Contacts between the two chains:
Residue H317 in the first protein interacts with residue I5 in the second protein (closest heavy-atom distance 3.3 Å).
Residue Y487 in the first protein interacts with residue H6 in the second protein (closest heavy-atom distance 3.5 Å).
Residue F476 in the first protein is in contact with residue Y4 in the second protein (closest heavy-atom distance 3.4 Å).
Residue H351 in the first protein contacts residue V3 in the second protein (closest heavy-atom distance 3.4 Å).
Residue Y484 in the first protein contacts residue F8 in the second protein (closest heavy-atom distance 4.8 Å).
Residue A320 in the first protein contacts residue D1 in the second protein (closest heavy-atom distance 3.7 Å).
Residue V344 in the first protein interacts with residue I5 in the second protein (closest heavy-atom distance 4.0 Å).
Residue H477 in the first protein contacts residue P7 in the second protein (closest heavy-atom distance 4.2 Å).
Residue W321 in the first protein contacts residue D1 in the second protein (closest heavy-atom distance 3.5 Å).
Residue Q245 in the first protein interacts with residue H6 in the second protein (closest heavy-atom distance 2.8 Å).
Residue K475 in the first protein contacts residue F8 in the second protein (closest heavy-atom distance 3.8 Å).
Residue A318 in the first protein interacts with residue I5 in the second protein (closest heavy-atom distance 3.3 Å).
Residue Y324 in the first protein is in contact with residue D1 in the second protein (closest heavy-atom distance 2.7 Å).
Residue K475 in the first protein is in contact with residue H6 in the second protein (closest heavy-atom distance 2.7 Å).
Residue H317 in the first protein is in contact with residue Y4 in the second protein (closest heavy-atom distance 3.7 Å).
Residue T246 in the first protein is in contact with residue H6 in the second protein (closest heavy-atom distance 3.7 Å).
Residue D417 in the first protein is in contact with residue H6 in the second protein (closest heavy-atom distance 4.5 Å).
Residue Y487 in the first protein interacts with residue I5 in the second protein (closest heavy-atom distance 2.9 Å).
Residue H351 in the first protein interacts with residue Y4 in the second protein (closest heavy-atom distance 3.1 Å).
Residue D322 in the first protein contacts residue D1 in the second protein (closest heavy-atom distance 2.9 Å).
Residue E375 in the first protein interacts with residue I5 in the second protein (closest heavy-atom distance 4.4 Å).
Residue A320 in the first protein interacts with residue R2 in the second protein (closest heavy-atom distance 3.4 Å).
Residue F355 in the first protein interacts with residue V3 in the second protein (closest heavy-atom distance 3.6 Å).
Residue Q245 in the first protein is in contact with residue F8 in the second protein (closest heavy-atom distance 4.0 Å).
Residue H477 in the first protein contacts residue H6 in the second protein (closest heavy-atom distance 3.7 Å).
Residue E375 in the first protein contacts residue V3 in the second protein (closest heavy-atom distance 3.2 Å).
Residue Y484 in the first protein is in contact with residue H6 in the second protein (closest heavy-atom distance 2.7 Å).
Residue A318 in the first protein is in contact with residue V3 in the second protein (closest heavy-atom distance 4.5 Å).
Residue Y484 in the first protein contacts residue P7 in the second protein (closest heavy-atom distance 4.7 Å).
Residue F421 in the first protein contacts residue H6 in the second protein (closest heavy-atom distance 3.1 Å).
Residue H477 in the first protein interacts with residue I5 in the second protein (closest heavy-atom distance 2.7 Å).
Residue K475 in the first protein interacts with residue P7 in the second protein (closest heavy-atom distance 4.0 Å).
Residue Y487 in the first protein interacts with residue Y4 in the second protein (closest heavy-atom distance 3.6 Å).
Residue R486 in the first protein contacts residue V3 in the second protein (closest heavy-atom distance 4.5 Å).
Residue H317 in the first protein is in contact with residue F8 in the second protein (closest heavy-atom distance 3.0 Å).
Residue S319 in the first protein interacts with residue V3 in the second protein (closest heavy-atom distance 3.3 Å).
Residue H347 in the first protein interacts with residue H6 in the second protein (closest heavy-atom distance 4.8 Å).
Residue E348 in the first protein contacts residue I5 in the second protein (closest heavy-atom distance 2.4 Å).
Residue H347 in the first protein is in contact with residue Y4 in the second protein (closest heavy-atom distance 2.9 Å).
Residue N30 in the first protein interacts with residue R2 in the second protein (closest heavy-atom distance 2.8 Å).
Residue A318 in the first protein interacts with residue Y4 in the second protein (closest heavy-atom distance 3.5 Å).
Residue F355 in the first protein is in contact with residue D1 in the second protein (closest heavy-atom distance 4.3 Å).
Residue E375 in the first protein is in contact with residue Y4 in the second protein (closest heavy-atom distance 3.6 Å).
Residue E348 in the first protein is in contact with residue Y4 in the second protein (closest heavy-atom distance 3.0 Å).
Residue N34 in the first protein contacts residue R2 in the second protein (closest heavy-atom distance 4.8 Å).
Residue S480 in the first protein contacts residue R2 in the second protein (closest heavy-atom distance 4.7 Å).
Residue Q245 in the first protein interacts with residue P7 in the second protein (closest heavy-atom distance 3.7 Å).
Residue H347 in the first protein is in contact with residue I5 in the second protein (closest heavy-atom distance 3.4 Å).
Residue H374 in the first protein interacts with residue V3 in the second protein (closest heavy-atom distance 4.3 Å).
Residue H317 in the first protein interacts with residue P7 in the second protein (closest heavy-atom distance 3.6 Å).
Residue N34 in the first protein interacts with residue Y4 in the second protein (closest heavy-atom distance 4.4 Å).
Residue E348 in the first protein contacts residue V3 in the second protein (closest heavy-atom distance 3.4 Å).
Residue H477 in the first protein is in contact with residue F8 in the second protein (closest heavy-atom distance 3.6 Å).
Residue S319 in the first protein contacts residue Y4 in the second protein (closest heavy-atom distance 3.6 Å).
Residue F491 in the first protein contacts residue H6 in the second protein (closest heavy-atom distance 4.7 Å).
Residue H317 in the first protein interacts with residue H6 in the second protein (closest heavy-atom distance 4.5 Å).
Residue V482 in the first protein is in contact with residue Y4 in the second protein (closest heavy-atom distance 3.7 Å).
Residue A320 in the first protein is in contact with residue V3 in the second protein (closest heavy-atom distance 2.8 Å).
Residue W321 in the first protein interacts with residue R2 in the second protein (closest heavy-atom distance 3.9 Å).
Residue H477 in the first protein interacts with residue Y4 in the second protein (closest heavy-atom distance 4.4 Å).

The following describes two proteins that form a bound complex.

Sequence of the second protein:
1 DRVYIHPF

Sequence of the first protein:
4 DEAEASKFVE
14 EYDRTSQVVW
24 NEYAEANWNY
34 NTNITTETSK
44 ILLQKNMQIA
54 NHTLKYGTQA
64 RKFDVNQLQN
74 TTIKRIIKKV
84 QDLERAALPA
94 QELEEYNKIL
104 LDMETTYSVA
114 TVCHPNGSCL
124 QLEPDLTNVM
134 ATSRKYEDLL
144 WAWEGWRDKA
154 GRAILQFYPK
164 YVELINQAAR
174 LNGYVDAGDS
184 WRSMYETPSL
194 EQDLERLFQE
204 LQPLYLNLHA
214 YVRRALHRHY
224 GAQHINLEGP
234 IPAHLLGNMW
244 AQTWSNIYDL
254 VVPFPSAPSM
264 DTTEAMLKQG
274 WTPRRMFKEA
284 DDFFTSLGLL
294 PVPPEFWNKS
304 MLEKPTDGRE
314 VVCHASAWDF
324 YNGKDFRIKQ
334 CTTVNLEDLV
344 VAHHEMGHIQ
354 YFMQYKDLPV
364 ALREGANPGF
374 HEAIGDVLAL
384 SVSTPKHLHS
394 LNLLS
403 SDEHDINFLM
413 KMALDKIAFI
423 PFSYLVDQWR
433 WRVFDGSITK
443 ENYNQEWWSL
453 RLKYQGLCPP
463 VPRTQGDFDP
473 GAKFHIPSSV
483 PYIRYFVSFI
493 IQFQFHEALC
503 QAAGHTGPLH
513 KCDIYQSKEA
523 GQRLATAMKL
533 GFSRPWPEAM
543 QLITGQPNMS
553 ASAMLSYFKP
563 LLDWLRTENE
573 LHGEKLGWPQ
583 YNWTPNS